Sequence of chain A:
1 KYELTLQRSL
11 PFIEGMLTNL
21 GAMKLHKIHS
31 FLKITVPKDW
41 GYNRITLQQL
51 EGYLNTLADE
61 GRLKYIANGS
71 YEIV

Residue-level contacts at the interface:
Residue K38 in chain B interacts with residue N43 in chain A (closest heavy-atom distance 4.9 Å).
Residue K38 in chain B is in contact with residue K38 in chain A (closest heavy-atom distance 3.8 Å).

This data describes a binding interaction between two proteins.

Sequence of chain B:
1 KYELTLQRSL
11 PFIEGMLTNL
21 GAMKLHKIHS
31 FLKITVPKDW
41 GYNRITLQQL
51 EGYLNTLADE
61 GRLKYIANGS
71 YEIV